Residue-level contacts at the interface:
Residue V168 in protein 2 contacts residue N117 in protein 1 (closest heavy-atom distance 3.6 Å).
Residue I51 in protein 2 contacts residue L116 in protein 1 (closest heavy-atom distance 3.7 Å).
Residue L48 in protein 2 is in contact with residue I109 in protein 1 (closest heavy-atom distance 4.0 Å).
Residue I293 in protein 2 is in contact with residue V67 in protein 1 (closest heavy-atom distance 3.7 Å).
Residue F30 in protein 2 interacts with residue Q103 in protein 1 (closest heavy-atom distance 3.3 Å).
Residue N11 in protein 2 is in contact with residue I109 in protein 1 (closest heavy-atom distance 3.5 Å).
Residue E53 in protein 2 interacts with residue V135 in protein 1 (closest heavy-atom distance 3.6 Å).
Residue D50 in protein 2 contacts residue E140 in protein 1 (closest heavy-atom distance 3.8 Å).
Residue G292 in protein 2 is in contact with residue Y68 in protein 1 (closest heavy-atom distance 3.4 Å).
Residue K12 in protein 2 is in contact with residue P104 in protein 1 (closest heavy-atom distance 3.7 Å).
Residue I8 in protein 2 contacts residue I109 in protein 1 (closest heavy-atom distance 3.8 Å).
Residue Y49 in protein 2 is in contact with residue L145 in protein 1 (closest heavy-atom distance 4.1 Å).
Residue H52 in protein 2 contacts residue P138 in protein 1 (closest heavy-atom distance 3.6 Å).
Residue F30 in protein 2 is in contact with residue N106 in protein 1 (closest heavy-atom distance 3.7 Å).
Residue R29 in protein 2 is in contact with residue S102 in protein 1 (closest heavy-atom distance 3.5 Å).
Residue I28 in protein 2 interacts with residue S102 in protein 1 (closest heavy-atom distance 4.1 Å).
Residue V77 in protein 2 is in contact with residue I120 in protein 1 (closest heavy-atom distance 3.7 Å).
Residue F148 in protein 2 is in contact with residue W149 in protein 1 (closest heavy-atom distance 3.7 Å).
Residue I79 in protein 2 interacts with residue L116 in protein 1 (closest heavy-atom distance 3.7 Å).
Residue S144 in protein 2 contacts residue N143 in protein 1 (closest heavy-atom distance 3.3 Å).
Residue I79 in protein 2 interacts with residue I120 in protein 1 (closest heavy-atom distance 3.7 Å).
Residue H52 in protein 2 is in contact with residue V136 in protein 1 (closest heavy-atom distance 3.3 Å).
Residue N11 in protein 2 is in contact with residue P104 in protein 1 (closest heavy-atom distance 4.2 Å).
Residue N171 in protein 2 interacts with residue N121 in protein 1 (closest heavy-atom distance 2.4 Å).
Residue E140 in protein 2 interacts with residue L142 in protein 1 (closest heavy-atom distance 3.3 Å).
Residue S151 in protein 2 contacts residue W149 in protein 1 (closest heavy-atom distance 3.9 Å).
Residue S169 in protein 2 interacts with residue N117 in protein 1 (closest heavy-atom distance 4.0 Å).
Residue V168 in protein 2 is in contact with residue I120 in protein 1 (closest heavy-atom distance 3.8 Å).
Residue L32 in protein 2 interacts with residue P156 in protein 1 (closest heavy-atom distance 3.8 Å).
Residue H52 in protein 2 contacts residue P137 in protein 1 (closest heavy-atom distance 4.1 Å).
Residue I293 in protein 2 is in contact with residue Y68 in protein 1 (closest heavy-atom distance 3.6 Å).
Residue N147 in protein 2 interacts with residue G146 in protein 1 (closest heavy-atom distance 3.6 Å).
Residue L55 in protein 2 interacts with residue P138 in protein 1 (closest heavy-atom distance 3.8 Å).
Residue E53 in protein 2 interacts with residue V136 in protein 1 (closest heavy-atom distance 3.4 Å).
Residue Q150 in protein 2 contacts residue Q150 in protein 1 (closest heavy-atom distance 3.2 Å).
Residue Y49 in protein 2 contacts residue L158 in protein 1 (closest heavy-atom distance 3.8 Å).
Residue I249 in protein 2 interacts with residue Y68 in protein 1 (closest heavy-atom distance 4.1 Å).
Residue I8 in protein 2 is in contact with residue S113 in protein 1 (closest heavy-atom distance 3.5 Å).
Residue L48 in protein 2 contacts residue L158 in protein 1 (closest heavy-atom distance 3.3 Å).
Residue Q150 in protein 2 contacts residue N154 in protein 1 (closest heavy-atom distance 3.5 Å).
Residue N147 in protein 2 interacts with residue N147 in protein 1 (closest heavy-atom distance 3.5 Å).
Residue Y49 in protein 2 interacts with residue W149 in protein 1 (closest heavy-atom distance 3.8 Å).
Residue Y49 in protein 2 is in contact with residue R157 in protein 1 (closest heavy-atom distance 4.0 Å).
Residue F30 in protein 2 is in contact with residue P104 in protein 1 (closest heavy-atom distance 3.5 Å).
Residue N171 in protein 2 contacts residue Y21 in protein 1 (closest heavy-atom distance 3.6 Å).
Residue L170 in protein 2 interacts with residue I120 in protein 1 (closest heavy-atom distance 3.5 Å).
Residue Y49 in protein 2 contacts residue L142 in protein 1 (closest heavy-atom distance 4.1 Å).
Residue D50 in protein 2 contacts residue L145 in protein 1 (closest heavy-atom distance 3.7 Å).
Residue S151 in protein 2 contacts residue N154 in protein 1 (closest heavy-atom distance 3.2 Å).
Residue E53 in protein 2 is in contact with residue P138 in protein 1 (closest heavy-atom distance 3.9 Å).
Residue V291 in protein 2 interacts with residue Y68 in protein 1 (closest heavy-atom distance 2.5 Å).
Residue I7 in protein 2 interacts with residue L116 in protein 1 (closest heavy-atom distance 3.7 Å).
Residue R251 in protein 2 contacts residue V180 in protein 1 (closest heavy-atom distance 4.0 Å).
Residue D15 in protein 2 is in contact with residue P104 in protein 1 (closest heavy-atom distance 3.5 Å).
Residue F47 in protein 2 interacts with residue R157 in protein 1 (closest heavy-atom distance 4.0 Å).
Residue L170 in protein 2 is in contact with residue N121 in protein 1 (closest heavy-atom distance 3.5 Å).
Residue F148 in protein 2 interacts with residue L142 in protein 1 (closest heavy-atom distance 4.0 Å).
Residue S144 in protein 2 contacts residue L142 in protein 1 (closest heavy-atom distance 3.7 Å).
Residue N147 in protein 2 is in contact with residue N143 in protein 1 (closest heavy-atom distance 2.4 Å).
Residue I51 in protein 2 contacts residue L160 in protein 1 (closest heavy-atom distance 3.6 Å).

Sequence of protein 1:
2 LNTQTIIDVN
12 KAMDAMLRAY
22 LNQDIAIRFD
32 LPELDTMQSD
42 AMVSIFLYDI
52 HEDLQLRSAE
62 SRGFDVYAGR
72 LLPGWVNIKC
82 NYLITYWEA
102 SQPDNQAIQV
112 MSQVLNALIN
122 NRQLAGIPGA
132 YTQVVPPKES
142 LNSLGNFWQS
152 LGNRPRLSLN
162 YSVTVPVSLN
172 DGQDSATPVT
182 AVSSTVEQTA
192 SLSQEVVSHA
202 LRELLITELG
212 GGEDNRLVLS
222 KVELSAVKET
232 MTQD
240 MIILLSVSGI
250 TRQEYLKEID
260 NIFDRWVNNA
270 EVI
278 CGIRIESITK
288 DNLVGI

These two protein chains interact to form a complex.

Sequence of protein 2:
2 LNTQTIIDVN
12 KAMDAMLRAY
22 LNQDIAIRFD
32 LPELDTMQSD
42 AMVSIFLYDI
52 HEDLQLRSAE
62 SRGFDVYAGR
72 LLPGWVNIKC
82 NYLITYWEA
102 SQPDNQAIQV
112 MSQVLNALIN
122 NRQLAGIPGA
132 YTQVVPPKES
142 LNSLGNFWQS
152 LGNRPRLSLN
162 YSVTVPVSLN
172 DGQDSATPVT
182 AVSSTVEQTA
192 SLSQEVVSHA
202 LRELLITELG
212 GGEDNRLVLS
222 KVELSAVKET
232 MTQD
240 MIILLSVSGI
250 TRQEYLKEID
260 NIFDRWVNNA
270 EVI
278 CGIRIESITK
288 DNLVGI